Residue-level contacts at the interface:
Residue T17 in the first protein contacts residue I14 in the second protein (closest heavy-atom distance 4.0 Å).
Residue A3 in the first protein is in contact with residue R4 in the second protein (closest heavy-atom distance 4.6 Å).
Residue L31 in the first protein is in contact with residue I32 in the second protein (closest heavy-atom distance 4.3 Å).
Residue L31 in the first protein interacts with residue I28 in the second protein (closest heavy-atom distance 4.1 Å).
Residue T17 in the first protein contacts residue T17 in the second protein (closest heavy-atom distance 4.1 Å).
Residue V42 in the first protein interacts with residue V42 in the second protein (closest heavy-atom distance 4.2 Å).
Residue I35 in the first protein interacts with residue I35 in the second protein (closest heavy-atom distance 3.8 Å).
Residue I7 in the first protein contacts residue I7 in the second protein (closest heavy-atom distance 4.5 Å).
Residue T17 in the first protein contacts residue N18 in the second protein (closest heavy-atom distance 2.6 Å).
Residue D6 in the first protein interacts with residue R4 in the second protein (closest heavy-atom distance 2.5 Å).
Residue A13 in the first protein interacts with residue I14 in the second protein (closest heavy-atom distance 4.5 Å).
Residue V24 in the first protein is in contact with residue Q25 in the second protein (closest heavy-atom distance 4.1 Å).
Residue V24 in the first protein is in contact with residue I28 in the second protein (closest heavy-atom distance 3.6 Å).
Residue A20 in the first protein interacts with residue V21 in the second protein (closest heavy-atom distance 4.3 Å).
Residue L31 in the first protein interacts with residue L31 in the second protein (closest heavy-atom distance 4.0 Å).
Residue I28 in the first protein is in contact with residue I28 in the second protein (closest heavy-atom distance 4.3 Å).
Residue D6 in the first protein interacts with residue I7 in the second protein (closest heavy-atom distance 4.1 Å).
Residue L10 in the first protein is in contact with residue I14 in the second protein (closest heavy-atom distance 3.7 Å).
Residue V38 in the first protein is in contact with residue I35 in the second protein (closest heavy-atom distance 4.3 Å).
Residue V38 in the first protein is in contact with residue Q39 in the second protein (closest heavy-atom distance 4.2 Å).
Residue V21 in the first protein is in contact with residue V21 in the second protein (closest heavy-atom distance 3.9 Å).
Residue V38 in the first protein interacts with residue V38 in the second protein (closest heavy-atom distance 4.2 Å).
Residue V24 in the first protein interacts with residue V21 in the second protein (closest heavy-atom distance 4.7 Å).
Residue T17 in the first protein is in contact with residue V21 in the second protein (closest heavy-atom distance 4.5 Å).
Residue V24 in the first protein contacts residue V24 in the second protein (closest heavy-atom distance 3.8 Å).
Residue A20 in the first protein interacts with residue Q25 in the second protein (closest heavy-atom distance 4.5 Å).
Residue Q2 in the first protein is in contact with residue R4 in the second protein (closest heavy-atom distance 4.6 Å).
Residue I14 in the first protein is in contact with residue I14 in the second protein (closest heavy-atom distance 3.4 Å).
Residue L10 in the first protein is in contact with residue L10 in the second protein (closest heavy-atom distance 3.8 Å).
Residue L10 in the first protein contacts residue I7 in the second protein (closest heavy-atom distance 4.0 Å).
Residue Y41 in the first protein interacts with residue N43 in the second protein (closest heavy-atom distance 3.4 Å).
Residue L10 in the first protein interacts with residue K11 in the second protein (closest heavy-atom distance 3.9 Å).
Residue Y41 in the first protein contacts residue V42 in the second protein (closest heavy-atom distance 3.6 Å).
Residue L31 in the first protein interacts with residue I35 in the second protein (closest heavy-atom distance 3.4 Å).
Residue A3 in the first protein interacts with residue I7 in the second protein (closest heavy-atom distance 4.0 Å).
Residue S27 in the first protein contacts residue I28 in the second protein (closest heavy-atom distance 4.4 Å).
Residue A34 in the first protein contacts residue I35 in the second protein (closest heavy-atom distance 4.2 Å).

These two protein chains interact to form a complex.

Sequence of the first protein:
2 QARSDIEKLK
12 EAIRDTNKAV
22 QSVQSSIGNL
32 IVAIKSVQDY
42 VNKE

Sequence of the second protein:
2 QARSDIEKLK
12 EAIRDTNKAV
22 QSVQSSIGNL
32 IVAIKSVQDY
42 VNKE